The following describes two proteins that form a bound complex.

Residue-level contacts at the interface:
Residue A1073 in protein 1 is in contact with residue V579 in protein 2 (closest heavy-atom distance 2.8 Å).
Residue N965 in protein 1 interacts with residue S558 in protein 2 (closest heavy-atom distance 3.0 Å).
Residue A591 in protein 1 interacts with residue R410 in protein 2 (closest heavy-atom distance 3.0 Å).
Residue E904 in protein 1 contacts residue R544 in protein 2 (closest heavy-atom distance 3.2 Å).
Residue S1014 in protein 1 contacts residue N618 in protein 2 (closest heavy-atom distance 2.7 Å).
Residue A844 in protein 1 is in contact with residue P68 in protein 2 (closest heavy-atom distance 3.4 Å).
Residue E866 in protein 1 interacts with residue P70 in protein 2 (closest heavy-atom distance 3.0 Å).
Residue Y116 in protein 1 is in contact with residue R150 in protein 2 (closest heavy-atom distance 2.6 Å).
Residue E594 in protein 1 is in contact with residue E412 in protein 2 (closest heavy-atom distance 3.0 Å).
Residue E1075 in protein 1 is in contact with residue V579 in protein 2 (closest heavy-atom distance 3.2 Å).
Residue P599 in protein 1 interacts with residue R410 in protein 2 (closest heavy-atom distance 3.0 Å).
Residue M117 in protein 1 contacts residue F568 in protein 2 (closest heavy-atom distance 3.3 Å).
Residue E131 in protein 1 interacts with residue H153 in protein 2 (closest heavy-atom distance 3.2 Å).
Residue G118 in protein 1 interacts with residue S154 in protein 2 (closest heavy-atom distance 3.3 Å).
Residue Y116 in protein 1 interacts with residue V571 in protein 2 (closest heavy-atom distance 3.3 Å).
Residue E1075 in protein 1 contacts residue E581 in protein 2 (closest heavy-atom distance 2.5 Å).
Residue Q871 in protein 1 interacts with residue I42 in protein 2 (closest heavy-atom distance 3.1 Å).
Residue E981 in protein 1 is in contact with residue H595 in protein 2 (closest heavy-atom distance 2.9 Å).
Residue G870 in protein 1 contacts residue N67 in protein 2 (closest heavy-atom distance 3.0 Å).
Residue T961 in protein 1 contacts residue D562 in protein 2 (closest heavy-atom distance 3.1 Å).
Residue R855 in protein 1 interacts with residue F201 in protein 2 (closest heavy-atom distance 3.2 Å).
Residue Y883 in protein 1 is in contact with residue N44 in protein 2 (closest heavy-atom distance 3.0 Å).
Residue E114 in protein 1 interacts with residue R156 in protein 2 (closest heavy-atom distance 2.9 Å).
Residue F867 in protein 1 interacts with residue N67 in protein 2 (closest heavy-atom distance 2.9 Å).
Residue E114 in protein 1 contacts residue F155 in protein 2 (closest heavy-atom distance 2.8 Å).
Residue E114 in protein 1 interacts with residue S154 in protein 2 (closest heavy-atom distance 3.2 Å).
Residue N1007 in protein 1 contacts residue H611 in protein 2 (closest heavy-atom distance 3.0 Å).
Residue Q970 in protein 1 contacts residue M586 in protein 2 (closest heavy-atom distance 3.3 Å).
Residue N965 in protein 1 interacts with residue N561 in protein 2 (closest heavy-atom distance 3.2 Å).
Residue H128 in protein 1 contacts residue H153 in protein 2 (closest heavy-atom distance 3.2 Å).
Residue Q871 in protein 1 is in contact with residue N67 in protein 2 (closest heavy-atom distance 3.2 Å).
Residue D876 in protein 1 interacts with residue K63 in protein 2 (closest heavy-atom distance 3.3 Å).
Residue L102 in protein 1 is in contact with residue L158 in protein 2 (closest heavy-atom distance 3.3 Å).
Residue T875 in protein 1 interacts with residue V53 in protein 2 (closest heavy-atom distance 3.2 Å).
Residue L88 in protein 1 interacts with residue L162 in protein 2 (closest heavy-atom distance 3.2 Å).
Residue V960 in protein 1 is in contact with residue A159 in protein 2 (closest heavy-atom distance 3.4 Å).
Residue Y1074 in protein 1 interacts with residue R578 in protein 2 (closest heavy-atom distance 2.6 Å).
Residue E1013 in protein 1 contacts residue R617 in protein 2 (closest heavy-atom distance 2.7 Å).
Residue Y880 in protein 1 contacts residue V53 in protein 2 (closest heavy-atom distance 3.2 Å).
Residue G89 in protein 1 contacts residue R166 in protein 2 (closest heavy-atom distance 3.3 Å).
Residue Q871 in protein 1 contacts residue H43 in protein 2 (closest heavy-atom distance 3.3 Å).
Residue D115 in protein 1 is in contact with residue R156 in protein 2 (closest heavy-atom distance 3.2 Å).
Residue G1077 in protein 1 contacts residue R578 in protein 2 (closest heavy-atom distance 3.3 Å).
Residue Y116 in protein 1 is in contact with residue H566 in protein 2 (closest heavy-atom distance 2.8 Å).
Residue N1072 in protein 1 interacts with residue R578 in protein 2 (closest heavy-atom distance 3.1 Å).
Residue R855 in protein 1 is in contact with residue H202 in protein 2 (closest heavy-atom distance 3.2 Å).
Residue S595 in protein 1 contacts residue K283 in protein 2 (closest heavy-atom distance 3.1 Å).
Residue E866 in protein 1 interacts with residue H202 in protein 2 (closest heavy-atom distance 2.9 Å).
Residue Y139 in protein 1 is in contact with residue E569 in protein 2 (closest heavy-atom distance 3.4 Å).
Residue T875 in protein 1 interacts with residue K63 in protein 2 (closest heavy-atom distance 3.0 Å).
Residue P104 in protein 1 interacts with residue F155 in protein 2 (closest heavy-atom distance 3.4 Å).
Residue L593 in protein 1 is in contact with residue R410 in protein 2 (closest heavy-atom distance 2.9 Å).
Residue E131 in protein 1 interacts with residue A152 in protein 2 (closest heavy-atom distance 2.8 Å).
Residue T874 in protein 1 contacts residue L64 in protein 2 (closest heavy-atom distance 3.3 Å).
Residue A597 in protein 1 interacts with residue K283 in protein 2 (closest heavy-atom distance 2.8 Å).
Residue A1073 in protein 1 is in contact with residue R578 in protein 2 (closest heavy-atom distance 3.2 Å).
Residue S1014 in protein 1 is in contact with residue D616 in protein 2 (closest heavy-atom distance 3.2 Å).
Residue N965 in protein 1 contacts residue D562 in protein 2 (closest heavy-atom distance 2.7 Å).
Residue L593 in protein 1 is in contact with residue E412 in protein 2 (closest heavy-atom distance 3.2 Å).
Residue E1075 in protein 1 contacts residue T580 in protein 2 (closest heavy-atom distance 3.4 Å).

Sequence of protein 1:
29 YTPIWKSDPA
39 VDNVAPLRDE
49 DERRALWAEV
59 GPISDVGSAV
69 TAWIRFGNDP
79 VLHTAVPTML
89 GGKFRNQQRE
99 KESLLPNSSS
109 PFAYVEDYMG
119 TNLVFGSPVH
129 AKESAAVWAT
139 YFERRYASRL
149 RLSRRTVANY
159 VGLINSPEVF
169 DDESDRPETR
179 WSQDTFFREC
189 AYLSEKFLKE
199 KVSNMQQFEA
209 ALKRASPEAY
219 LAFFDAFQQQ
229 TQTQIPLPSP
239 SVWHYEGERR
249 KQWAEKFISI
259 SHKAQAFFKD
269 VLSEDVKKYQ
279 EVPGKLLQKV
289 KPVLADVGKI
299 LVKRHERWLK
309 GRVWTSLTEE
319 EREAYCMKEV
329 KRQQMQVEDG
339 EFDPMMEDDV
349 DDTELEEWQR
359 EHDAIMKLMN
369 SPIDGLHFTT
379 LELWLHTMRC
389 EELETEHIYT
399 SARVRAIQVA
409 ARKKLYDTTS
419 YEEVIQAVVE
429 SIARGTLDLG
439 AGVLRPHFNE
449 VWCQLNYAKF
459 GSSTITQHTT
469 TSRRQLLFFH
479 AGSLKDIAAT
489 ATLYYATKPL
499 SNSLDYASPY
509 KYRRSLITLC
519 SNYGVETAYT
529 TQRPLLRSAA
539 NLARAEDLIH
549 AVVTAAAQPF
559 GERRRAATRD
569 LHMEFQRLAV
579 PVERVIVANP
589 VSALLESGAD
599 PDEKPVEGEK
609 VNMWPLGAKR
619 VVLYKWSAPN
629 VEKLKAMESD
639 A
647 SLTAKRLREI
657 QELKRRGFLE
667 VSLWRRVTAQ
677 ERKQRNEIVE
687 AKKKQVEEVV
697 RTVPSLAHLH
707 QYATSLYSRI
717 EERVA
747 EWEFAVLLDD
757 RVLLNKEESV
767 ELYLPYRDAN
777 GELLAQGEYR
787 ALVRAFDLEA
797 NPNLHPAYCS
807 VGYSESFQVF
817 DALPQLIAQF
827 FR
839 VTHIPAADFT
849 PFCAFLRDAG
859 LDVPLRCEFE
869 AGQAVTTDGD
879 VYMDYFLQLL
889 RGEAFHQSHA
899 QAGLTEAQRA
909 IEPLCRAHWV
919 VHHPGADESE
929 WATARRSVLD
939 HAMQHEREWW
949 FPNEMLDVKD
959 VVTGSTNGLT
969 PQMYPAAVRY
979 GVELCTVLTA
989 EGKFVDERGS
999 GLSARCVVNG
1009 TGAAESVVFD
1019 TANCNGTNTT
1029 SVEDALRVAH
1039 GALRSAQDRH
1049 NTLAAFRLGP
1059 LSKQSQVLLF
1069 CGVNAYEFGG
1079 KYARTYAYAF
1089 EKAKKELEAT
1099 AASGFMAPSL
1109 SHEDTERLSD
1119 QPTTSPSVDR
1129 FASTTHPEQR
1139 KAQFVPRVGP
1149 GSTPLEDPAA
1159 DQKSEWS

Sequence of protein 2:
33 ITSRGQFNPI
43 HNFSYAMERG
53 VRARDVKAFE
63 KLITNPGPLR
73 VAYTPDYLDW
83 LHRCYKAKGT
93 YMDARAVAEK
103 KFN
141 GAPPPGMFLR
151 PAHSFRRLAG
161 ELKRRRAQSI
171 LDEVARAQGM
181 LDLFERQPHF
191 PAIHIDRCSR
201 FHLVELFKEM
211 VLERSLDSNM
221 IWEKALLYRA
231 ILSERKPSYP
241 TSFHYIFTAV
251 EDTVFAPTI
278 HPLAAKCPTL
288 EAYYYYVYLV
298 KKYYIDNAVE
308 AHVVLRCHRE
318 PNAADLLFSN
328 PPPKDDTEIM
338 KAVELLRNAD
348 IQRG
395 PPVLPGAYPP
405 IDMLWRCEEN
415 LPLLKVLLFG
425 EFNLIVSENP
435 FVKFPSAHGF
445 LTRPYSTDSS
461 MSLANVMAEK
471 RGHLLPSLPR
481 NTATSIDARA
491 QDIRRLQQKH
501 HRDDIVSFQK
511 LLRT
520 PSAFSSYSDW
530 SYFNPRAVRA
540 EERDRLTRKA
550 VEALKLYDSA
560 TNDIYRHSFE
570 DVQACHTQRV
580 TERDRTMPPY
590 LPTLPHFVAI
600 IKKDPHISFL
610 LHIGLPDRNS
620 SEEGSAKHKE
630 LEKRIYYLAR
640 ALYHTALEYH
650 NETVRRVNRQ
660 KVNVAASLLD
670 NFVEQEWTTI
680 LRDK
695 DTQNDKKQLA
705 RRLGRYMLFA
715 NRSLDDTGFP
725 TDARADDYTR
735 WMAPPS